This data describes a binding interaction between two proteins.

Sequence of the second protein:
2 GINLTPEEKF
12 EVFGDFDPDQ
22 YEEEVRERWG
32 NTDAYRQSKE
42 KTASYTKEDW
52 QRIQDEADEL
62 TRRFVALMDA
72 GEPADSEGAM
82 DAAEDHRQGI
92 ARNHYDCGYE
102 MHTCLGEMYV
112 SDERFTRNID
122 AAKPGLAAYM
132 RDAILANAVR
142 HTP

Residue-level contacts at the interface:
Residue I91 in the second protein interacts with residue C8 in the first protein (closest heavy-atom distance 4.8 Å).
Residue L106 in the second protein interacts with residue C8 in the first protein (closest heavy-atom distance 3.5 Å).
Residue L106 in the second protein interacts with residue A12 in the first protein (closest heavy-atom distance 4.8 Å).
Residue C105 in the second protein contacts residue A12 in the first protein (closest heavy-atom distance 1.8 Å).
Residue E101 in the second protein is in contact with residue A12 in the first protein (closest heavy-atom distance 4.1 Å).
Residue Y22 in the second protein interacts with residue T3 in the first protein (closest heavy-atom distance 3.3 Å).
Residue Y96 in the second protein is in contact with residue C8 in the first protein (closest heavy-atom distance 4.1 Å).
Residue H95 in the second protein contacts residue C8 in the first protein (closest heavy-atom distance 3.6 Å).
Residue T33 in the second protein contacts residue S1 in the first protein (closest heavy-atom distance 3.7 Å).
Residue W30 in the second protein is in contact with residue S1 in the first protein (closest heavy-atom distance 3.1 Å).
Residue Y36 in the second protein interacts with residue S1 in the first protein (closest heavy-atom distance 4.8 Å).
Residue F116 in the second protein interacts with residue T3 in the first protein (closest heavy-atom distance 3.8 Å).
Residue F116 in the second protein contacts residue C8 in the first protein (closest heavy-atom distance 4.0 Å).
Residue M102 in the second protein contacts residue A12 in the first protein (closest heavy-atom distance 3.5 Å).
Residue V26 in the second protein contacts residue T3 in the first protein (closest heavy-atom distance 3.3 Å).
Residue F17 in the second protein contacts residue T3 in the first protein (closest heavy-atom distance 3.2 Å).
Residue A35 in the second protein interacts with residue S1 in the first protein (closest heavy-atom distance 4.9 Å).
Residue M109 in the second protein contacts residue A12 in the first protein (closest heavy-atom distance 3.5 Å).
Residue W30 in the second protein is in contact with residue T3 in the first protein (closest heavy-atom distance 4.4 Å).

Sequence of the first protein:
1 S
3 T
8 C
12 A